Contacts between the two chains:
Residue H115 in chain B contacts residue Q15 in chain A (closest heavy-atom distance 3.5 Å).
Residue A11 in chain B interacts with residue Q15 in chain A (closest heavy-atom distance 4.5 Å).
Residue W14 in chain B contacts residue G10 in chain A (closest heavy-atom distance 3.4 Å).
Residue S212 in chain B is in contact with residue C9 in chain A (closest heavy-atom distance 3.6 Å).
Residue A8 in chain B contacts residue F13 in chain A (closest heavy-atom distance 3.7 Å).
Residue P13 in chain B interacts with residue V11 in chain A (closest heavy-atom distance 3.3 Å).
Residue Y213 in chain B interacts with residue R12 in chain A (closest heavy-atom distance 3.6 Å).
Residue S212 in chain B is in contact with residue V11 in chain A (closest heavy-atom distance 4.8 Å).
Residue N211 in chain B interacts with residue V11 in chain A (closest heavy-atom distance 4.8 Å).
Residue C121 in chain B contacts residue C9 in chain A (closest heavy-atom distance 2.0 Å).
Residue P13 in chain B interacts with residue R14 in chain A (closest heavy-atom distance 3.8 Å).
Residue W137 in chain B contacts residue R12 in chain A (closest heavy-atom distance 5.0 Å).
Residue C113 in chain B interacts with residue C5 in chain A (closest heavy-atom distance 2.0 Å).
Residue L36 in chain B is in contact with residue C5 in chain A (closest heavy-atom distance 4.8 Å).
Residue L258 in chain B interacts with residue C9 in chain A (closest heavy-atom distance 4.0 Å).
Residue P13 in chain B is in contact with residue F13 in chain A (closest heavy-atom distance 4.5 Å).
Residue P13 in chain B interacts with residue R12 in chain A (closest heavy-atom distance 4.0 Å).
Residue W14 in chain B is in contact with residue R12 in chain A (closest heavy-atom distance 4.0 Å).
Residue P119 in chain B contacts residue G10 in chain A (closest heavy-atom distance 2.9 Å).
Residue G10 in chain B contacts residue F13 in chain A (closest heavy-atom distance 2.9 Å).
Residue P119 in chain B contacts residue R14 in chain A (closest heavy-atom distance 4.3 Å).
Residue I117 in chain B contacts residue R14 in chain A (closest heavy-atom distance 3.3 Å).
Residue G114 in chain B is in contact with residue R14 in chain A (closest heavy-atom distance 2.8 Å).
Residue S39 in chain B is in contact with residue C5 in chain A (closest heavy-atom distance 3.8 Å).
Residue M255 in chain B contacts residue G7 in chain A (closest heavy-atom distance 3.9 Å).
Residue Y213 in chain B contacts residue G10 in chain A (closest heavy-atom distance 3.1 Å).
Residue P119 in chain B contacts residue C5 in chain A (closest heavy-atom distance 3.7 Å).
Residue H115 in chain B interacts with residue R14 in chain A (closest heavy-atom distance 3.4 Å).
Residue G10 in chain B contacts residue R14 in chain A (closest heavy-atom distance 4.6 Å).
Residue G120 in chain B is in contact with residue G10 in chain A (closest heavy-atom distance 3.8 Å).
Residue N211 in chain B is in contact with residue G10 in chain A (closest heavy-atom distance 4.3 Å).
Residue I256 in chain B is in contact with residue C9 in chain A (closest heavy-atom distance 3.1 Å).
Residue W12 in chain B interacts with residue R12 in chain A (closest heavy-atom distance 3.4 Å).
Residue P119 in chain B interacts with residue C9 in chain A (closest heavy-atom distance 3.9 Å).
Residue G118 in chain B interacts with residue R14 in chain A (closest heavy-atom distance 3.9 Å).
Residue E157 in chain B interacts with residue R12 in chain A (closest heavy-atom distance 4.2 Å).
Residue H9 in chain B is in contact with residue F13 in chain A (closest heavy-atom distance 3.9 Å).
Residue N38 in chain B interacts with residue C5 in chain A (closest heavy-atom distance 4.2 Å).
Residue G120 in chain B interacts with residue C9 in chain A (closest heavy-atom distance 3.2 Å).
Residue F116 in chain B interacts with residue Q15 in chain A (closest heavy-atom distance 3.1 Å).
Residue C113 in chain B contacts residue R14 in chain A (closest heavy-atom distance 3.7 Å).
Residue T112 in chain B is in contact with residue T4 in chain A (closest heavy-atom distance 3.5 Å).
Residue S212 in chain B interacts with residue G10 in chain A (closest heavy-atom distance 3.4 Å).
Residue C113 in chain B contacts residue T4 in chain A (closest heavy-atom distance 2.9 Å).
Residue P119 in chain B is in contact with residue P8 in chain A (closest heavy-atom distance 4.6 Å).
Residue W14 in chain B interacts with residue V11 in chain A (closest heavy-atom distance 3.6 Å).
Residue V111 in chain B is in contact with residue C5 in chain A (closest heavy-atom distance 4.0 Å).
Residue M255 in chain B is in contact with residue C9 in chain A (closest heavy-atom distance 4.5 Å).
Residue A11 in chain B contacts residue F13 in chain A (closest heavy-atom distance 3.7 Å).
Residue C121 in chain B interacts with residue G10 in chain A (closest heavy-atom distance 3.4 Å).
Residue G10 in chain B is in contact with residue Q15 in chain A (closest heavy-atom distance 2.5 Å).
Residue G10 in chain B contacts residue R12 in chain A (closest heavy-atom distance 4.0 Å).
Residue V111 in chain B is in contact with residue T4 in chain A (closest heavy-atom distance 4.6 Å).
Residue A11 in chain B is in contact with residue R12 in chain A (closest heavy-atom distance 2.9 Å).
Residue M255 in chain B contacts residue D6 in chain A (closest heavy-atom distance 4.0 Å).
Residue H9 in chain B is in contact with residue Q15 in chain A (closest heavy-atom distance 3.0 Å).
Residue H115 in chain B contacts residue F13 in chain A (closest heavy-atom distance 4.6 Å).
Residue T112 in chain B interacts with residue C5 in chain A (closest heavy-atom distance 4.1 Å).
Residue Q257 in chain B is in contact with residue C9 in chain A (closest heavy-atom distance 4.0 Å).
Residue P119 in chain B interacts with residue V11 in chain A (closest heavy-atom distance 4.5 Å).

Sequence of chain B:
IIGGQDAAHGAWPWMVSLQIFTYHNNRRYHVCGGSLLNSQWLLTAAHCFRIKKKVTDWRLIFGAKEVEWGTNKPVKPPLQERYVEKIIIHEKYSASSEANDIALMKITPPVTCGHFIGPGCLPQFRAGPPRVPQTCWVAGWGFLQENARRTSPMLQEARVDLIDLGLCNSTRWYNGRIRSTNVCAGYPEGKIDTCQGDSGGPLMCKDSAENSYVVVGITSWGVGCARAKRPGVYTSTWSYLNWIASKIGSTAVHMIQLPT

These two protein chains interact to form a complex.

Sequence of chain A:
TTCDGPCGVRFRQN